Sequence of the first protein:
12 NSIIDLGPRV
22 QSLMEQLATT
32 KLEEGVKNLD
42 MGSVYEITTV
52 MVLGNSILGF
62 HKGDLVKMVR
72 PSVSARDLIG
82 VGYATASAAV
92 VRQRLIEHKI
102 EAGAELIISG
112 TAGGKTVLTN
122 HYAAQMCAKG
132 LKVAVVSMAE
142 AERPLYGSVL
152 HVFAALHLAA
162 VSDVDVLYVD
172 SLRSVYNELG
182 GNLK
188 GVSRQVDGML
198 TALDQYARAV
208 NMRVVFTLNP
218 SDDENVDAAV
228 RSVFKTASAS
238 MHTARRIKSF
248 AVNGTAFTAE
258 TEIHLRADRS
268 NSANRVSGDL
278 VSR

The following describes two proteins that form a bound complex.

Sequence of the second protein:
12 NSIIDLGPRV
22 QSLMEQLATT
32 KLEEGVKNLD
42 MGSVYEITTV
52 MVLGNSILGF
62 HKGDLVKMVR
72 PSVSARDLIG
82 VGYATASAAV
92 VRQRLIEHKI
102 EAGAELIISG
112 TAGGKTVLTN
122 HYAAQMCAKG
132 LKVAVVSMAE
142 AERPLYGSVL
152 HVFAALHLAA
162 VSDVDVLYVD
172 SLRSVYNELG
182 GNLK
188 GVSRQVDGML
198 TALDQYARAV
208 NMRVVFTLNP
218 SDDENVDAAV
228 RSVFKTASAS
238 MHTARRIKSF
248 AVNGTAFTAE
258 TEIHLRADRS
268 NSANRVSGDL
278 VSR

Interface contacts:
Residue R263 in the second protein contacts residue E143 in the first protein (closest heavy-atom distance 3.5 Å).
Residue A236 in the second protein contacts residue E143 in the first protein (closest heavy-atom distance 4.4 Å).
Residue D78 in the second protein is in contact with residue E179 in the first protein (closest heavy-atom distance 3.5 Å).
Residue I80 in the second protein interacts with residue H152 in the first protein (closest heavy-atom distance 4.4 Å).
Residue P72 in the second protein is in contact with residue T31 in the first protein (closest heavy-atom distance 4.4 Å).
Residue D78 in the second protein interacts with residue S149 in the first protein (closest heavy-atom distance 2.7 Å).
Residue V74 in the second protein is in contact with residue L59 in the first protein (closest heavy-atom distance 4.4 Å).
Residue S73 in the second protein is in contact with residue R71 in the first protein (closest heavy-atom distance 3.5 Å).
Residue L79 in the second protein interacts with residue M25 in the first protein (closest heavy-atom distance 3.7 Å).
Residue S73 in the second protein contacts residue E34 in the first protein (closest heavy-atom distance 3.3 Å).
Residue L79 in the second protein interacts with residue L28 in the first protein (closest heavy-atom distance 4.0 Å).
Residue S73 in the second protein interacts with residue M69 in the first protein (closest heavy-atom distance 3.8 Å).
Residue D194 in the second protein is in contact with residue D219 in the first protein (closest heavy-atom distance 4.2 Å).
Residue S73 in the second protein is in contact with residue K32 in the first protein (closest heavy-atom distance 3.6 Å).
Residue S73 in the second protein interacts with residue L33 in the first protein (closest heavy-atom distance 3.0 Å).
Residue R191 in the second protein is in contact with residue D219 in the first protein (closest heavy-atom distance 3.5 Å).
Residue S237 in the second protein interacts with residue A142 in the first protein (closest heavy-atom distance 3.9 Å).
Residue V74 in the second protein is in contact with residue L33 in the first protein (closest heavy-atom distance 3.6 Å).
Residue D78 in the second protein contacts residue L54 in the first protein (closest heavy-atom distance 3.4 Å).
Residue Q202 in the second protein interacts with residue P145 in the first protein (closest heavy-atom distance 3.9 Å).
Residue L79 in the second protein interacts with residue A29 in the first protein (closest heavy-atom distance 3.8 Å).
Residue T198 in the second protein contacts residue R144 in the first protein (closest heavy-atom distance 4.2 Å).
Residue R191 in the second protein contacts residue Y147 in the first protein (closest heavy-atom distance 3.2 Å).
Residue D78 in the second protein interacts with residue L151 in the first protein (closest heavy-atom distance 3.8 Å).
Residue G188 in the second protein is in contact with residue N183 in the first protein (closest heavy-atom distance 3.4 Å).
Residue G81 in the second protein is in contact with residue Y147 in the first protein (closest heavy-atom distance 3.9 Å).
Residue S73 in the second protein is in contact with residue T30 in the first protein (closest heavy-atom distance 2.9 Å).
Residue V74 in the second protein interacts with residue L151 in the first protein (closest heavy-atom distance 3.8 Å).
Residue A236 in the second protein contacts residue A142 in the first protein (closest heavy-atom distance 3.5 Å).
Residue Q202 in the second protein contacts residue E143 in the first protein (closest heavy-atom distance 3.3 Å).
Residue R71 in the second protein contacts residue T31 in the first protein (closest heavy-atom distance 3.3 Å).
Residue S190 in the second protein interacts with residue D219 in the first protein (closest heavy-atom distance 3.3 Å).
Residue V74 in the second protein is in contact with residue L54 in the first protein (closest heavy-atom distance 3.8 Å).
Residue Q202 in the second protein contacts residue R144 in the first protein (closest heavy-atom distance 3.4 Å).
Residue P72 in the second protein interacts with residue T30 in the first protein (closest heavy-atom distance 3.3 Å).
Residue D78 in the second protein contacts residue H152 in the first protein (closest heavy-atom distance 3.1 Å).
Residue V70 in the second protein is in contact with residue A29 in the first protein (closest heavy-atom distance 4.6 Å).
Residue D194 in the second protein is in contact with residue R174 in the first protein (closest heavy-atom distance 3.6 Å).
Residue P72 in the second protein interacts with residue A29 in the first protein (closest heavy-atom distance 4.2 Å).
Residue L79 in the second protein interacts with residue L151 in the first protein (closest heavy-atom distance 3.8 Å).
Residue T198 in the second protein interacts with residue E141 in the first protein (closest heavy-atom distance 4.0 Å).
Residue I80 in the second protein interacts with residue Y147 in the first protein (closest heavy-atom distance 3.6 Å).
Residue R191 in the second protein is in contact with residue S175 in the first protein (closest heavy-atom distance 2.9 Å).
Residue R191 in the second protein is in contact with residue N178 in the first protein (closest heavy-atom distance 3.6 Å).
Residue T198 in the second protein interacts with residue E143 in the first protein (closest heavy-atom distance 3.5 Å).
Residue L79 in the second protein contacts residue H152 in the first protein (closest heavy-atom distance 2.9 Å).
Residue Y84 in the second protein is in contact with residue E26 in the first protein (closest heavy-atom distance 4.1 Å).
Residue V82 in the second protein interacts with residue Y147 in the first protein (closest heavy-atom distance 3.8 Å).
Residue R191 in the second protein contacts residue R174 in the first protein (closest heavy-atom distance 3.7 Å).
Residue G188 in the second protein interacts with residue N178 in the first protein (closest heavy-atom distance 2.9 Å).
Residue G188 in the second protein interacts with residue D219 in the first protein (closest heavy-atom distance 4.4 Å).
Residue R77 in the second protein is in contact with residue Y147 in the first protein (closest heavy-atom distance 4.5 Å).
Residue V74 in the second protein interacts with residue M69 in the first protein (closest heavy-atom distance 3.9 Å).
Residue I58 in the second protein is in contact with residue A29 in the first protein (closest heavy-atom distance 3.9 Å).
Residue Q192 in the second protein is in contact with residue Y147 in the first protein (closest heavy-atom distance 4.2 Å).
Residue R191 in the second protein is in contact with residue A140 in the first protein (closest heavy-atom distance 4.5 Å).
Residue S73 in the second protein interacts with residue T31 in the first protein (closest heavy-atom distance 3.1 Å).
Residue T198 in the second protein contacts residue A142 in the first protein (closest heavy-atom distance 3.8 Å).
Residue G195 in the second protein interacts with residue Y147 in the first protein (closest heavy-atom distance 4.1 Å).
Residue R77 in the second protein is in contact with residue S149 in the first protein (closest heavy-atom distance 4.5 Å).